These two protein chains interact to form a complex.

Sequence of protein 1:
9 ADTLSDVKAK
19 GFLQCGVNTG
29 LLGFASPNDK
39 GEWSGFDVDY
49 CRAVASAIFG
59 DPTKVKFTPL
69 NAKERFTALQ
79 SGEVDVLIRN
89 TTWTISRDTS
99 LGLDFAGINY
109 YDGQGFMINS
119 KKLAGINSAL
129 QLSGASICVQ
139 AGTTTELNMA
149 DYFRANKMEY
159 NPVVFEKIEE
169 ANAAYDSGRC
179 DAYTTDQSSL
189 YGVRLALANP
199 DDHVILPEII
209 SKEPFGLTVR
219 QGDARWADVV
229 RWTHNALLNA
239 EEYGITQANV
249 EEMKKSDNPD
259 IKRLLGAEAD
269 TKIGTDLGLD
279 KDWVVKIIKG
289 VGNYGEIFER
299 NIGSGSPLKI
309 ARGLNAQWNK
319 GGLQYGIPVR

Contacts between the two chains:
Residue T92 in protein 2 is in contact with residue P326 in protein 1 (closest heavy-atom distance 3.5 Å).
Residue Q219 in protein 2 is in contact with residue D226 in protein 1 (closest heavy-atom distance 3.3 Å).
Residue E240 in protein 2 contacts residue K210 in protein 1 (closest heavy-atom distance 2.7 Å).
Residue W230 in protein 2 is in contact with residue D96 in protein 1 (closest heavy-atom distance 2.9 Å).
Residue P212 in protein 2 is in contact with residue Y323 in protein 1 (closest heavy-atom distance 3.5 Å).
Residue L321 in protein 2 interacts with residue G320 in protein 1 (closest heavy-atom distance 3.3 Å).
Residue D226 in protein 2 is in contact with residue D96 in protein 1 (closest heavy-atom distance 3.0 Å).
Residue L275 in protein 2 is in contact with residue T97 in protein 1 (closest heavy-atom distance 3.6 Å).
Residue K210 in protein 2 contacts residue G324 in protein 1 (closest heavy-atom distance 2.8 Å).
Residue P326 in protein 2 is in contact with residue K210 in protein 1 (closest heavy-atom distance 3.6 Å).
Residue P326 in protein 2 is in contact with residue T92 in protein 1 (closest heavy-atom distance 3.6 Å).
Residue K210 in protein 2 is in contact with residue E240 in protein 1 (closest heavy-atom distance 2.7 Å).
Residue D149 in protein 2 contacts residue R261 in protein 1 (closest heavy-atom distance 2.9 Å).
Residue D96 in protein 2 is in contact with residue R229 in protein 1 (closest heavy-atom distance 3.0 Å).
Residue Q219 in protein 2 is in contact with residue A222 in protein 1 (closest heavy-atom distance 3.4 Å).
Residue Y109 in protein 2 is in contact with residue Y323 in protein 1 (closest heavy-atom distance 3.6 Å).
Residue D274 in protein 2 is in contact with residue S98 in protein 1 (closest heavy-atom distance 3.5 Å).
Residue R261 in protein 2 contacts residue D149 in protein 1 (closest heavy-atom distance 2.8 Å).
Residue R328 in protein 2 contacts residue D149 in protein 1 (closest heavy-atom distance 2.9 Å).
Residue R328 in protein 2 contacts residue T92 in protein 1 (closest heavy-atom distance 3.4 Å).
Residue D149 in protein 2 interacts with residue R328 in protein 1 (closest heavy-atom distance 2.9 Å).
Residue D96 in protein 2 interacts with residue W230 in protein 1 (closest heavy-atom distance 2.9 Å).
Residue R328 in protein 2 interacts with residue I93 in protein 1 (closest heavy-atom distance 3.5 Å).
Residue N237 in protein 2 interacts with residue K210 in protein 1 (closest heavy-atom distance 2.8 Å).
Residue T92 in protein 2 interacts with residue R328 in protein 1 (closest heavy-atom distance 3.3 Å).
Residue G324 in protein 2 contacts residue K210 in protein 1 (closest heavy-atom distance 2.8 Å).
Residue R328 in protein 2 contacts residue N146 in protein 1 (closest heavy-atom distance 2.9 Å).
Residue Y323 in protein 2 is in contact with residue P212 in protein 1 (closest heavy-atom distance 3.5 Å).
Residue W91 in protein 2 is in contact with residue I325 in protein 1 (closest heavy-atom distance 3.2 Å).
Residue I325 in protein 2 contacts residue W91 in protein 1 (closest heavy-atom distance 3.3 Å).
Residue D96 in protein 2 contacts residue D226 in protein 1 (closest heavy-atom distance 3.1 Å).
Residue K210 in protein 2 contacts residue N237 in protein 1 (closest heavy-atom distance 2.8 Å).
Residue V327 in protein 2 interacts with residue I93 in protein 1 (closest heavy-atom distance 3.6 Å).
Residue I93 in protein 2 contacts residue P326 in protein 1 (closest heavy-atom distance 3.2 Å).
Residue R328 in protein 2 contacts residue L145 in protein 1 (closest heavy-atom distance 3.6 Å).
Residue A153 in protein 2 interacts with residue P257 in protein 1 (closest heavy-atom distance 3.7 Å).
Residue P257 in protein 2 interacts with residue D149 in protein 1 (closest heavy-atom distance 3.6 Å).
Residue A222 in protein 2 interacts with residue Q219 in protein 1 (closest heavy-atom distance 3.4 Å).
Residue D226 in protein 2 contacts residue Q219 in protein 1 (closest heavy-atom distance 3.5 Å).
Residue T97 in protein 2 is in contact with residue L275 in protein 1 (closest heavy-atom distance 3.6 Å).
Residue Y323 in protein 2 contacts residue K210 in protein 1 (closest heavy-atom distance 3.1 Å).
Residue K210 in protein 2 interacts with residue Y323 in protein 1 (closest heavy-atom distance 3.2 Å).
Residue P326 in protein 2 is in contact with residue W91 in protein 1 (closest heavy-atom distance 3.4 Å).
Residue W230 in protein 2 is in contact with residue I93 in protein 1 (closest heavy-atom distance 3.3 Å).
Residue G320 in protein 2 contacts residue L321 in protein 1 (closest heavy-atom distance 3.4 Å).
Residue I93 in protein 2 is in contact with residue R328 in protein 1 (closest heavy-atom distance 3.5 Å).
Residue N146 in protein 2 contacts residue R328 in protein 1 (closest heavy-atom distance 2.9 Å).
Residue R229 in protein 2 is in contact with residue D96 in protein 1 (closest heavy-atom distance 3.0 Å).
Residue K210 in protein 2 is in contact with residue P326 in protein 1 (closest heavy-atom distance 3.6 Å).
Residue W91 in protein 2 contacts residue P326 in protein 1 (closest heavy-atom distance 3.4 Å).
Residue R328 in protein 2 contacts residue S94 in protein 1 (closest heavy-atom distance 2.7 Å).
Residue T97 in protein 2 is in contact with residue D274 in protein 1 (closest heavy-atom distance 3.6 Å).
Residue D149 in protein 2 is in contact with residue P257 in protein 1 (closest heavy-atom distance 3.6 Å).
Residue L145 in protein 2 contacts residue R328 in protein 1 (closest heavy-atom distance 3.5 Å).
Residue W91 in protein 2 interacts with residue R229 in protein 1 (closest heavy-atom distance 3.6 Å).
Residue P326 in protein 2 contacts residue I93 in protein 1 (closest heavy-atom distance 3.2 Å).
Residue S98 in protein 2 contacts residue D274 in protein 1 (closest heavy-atom distance 3.6 Å).
Residue S94 in protein 2 contacts residue R328 in protein 1 (closest heavy-atom distance 2.9 Å).
Residue L321 in protein 2 interacts with residue Y323 in protein 1 (closest heavy-atom distance 3.7 Å).
Residue I93 in protein 2 contacts residue W230 in protein 1 (closest heavy-atom distance 3.3 Å).

Sequence of protein 2:
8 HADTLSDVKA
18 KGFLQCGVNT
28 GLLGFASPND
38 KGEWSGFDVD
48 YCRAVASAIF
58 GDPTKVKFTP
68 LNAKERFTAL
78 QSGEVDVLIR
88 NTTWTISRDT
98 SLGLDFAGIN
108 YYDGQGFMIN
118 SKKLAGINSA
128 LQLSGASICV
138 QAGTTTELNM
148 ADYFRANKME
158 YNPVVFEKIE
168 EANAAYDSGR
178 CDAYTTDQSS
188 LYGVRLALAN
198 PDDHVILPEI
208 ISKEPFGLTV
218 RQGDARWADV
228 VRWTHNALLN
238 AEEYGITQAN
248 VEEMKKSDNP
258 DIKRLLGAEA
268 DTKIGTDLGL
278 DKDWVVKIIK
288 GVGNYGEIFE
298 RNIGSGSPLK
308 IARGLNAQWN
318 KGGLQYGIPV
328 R